Sequence of the second protein:
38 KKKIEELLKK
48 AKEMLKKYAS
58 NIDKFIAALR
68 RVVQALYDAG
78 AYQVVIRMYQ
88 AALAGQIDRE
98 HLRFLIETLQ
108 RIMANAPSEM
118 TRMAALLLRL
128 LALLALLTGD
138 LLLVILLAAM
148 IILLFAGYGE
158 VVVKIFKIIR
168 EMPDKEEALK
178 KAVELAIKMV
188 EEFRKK

Sequence of the first protein:
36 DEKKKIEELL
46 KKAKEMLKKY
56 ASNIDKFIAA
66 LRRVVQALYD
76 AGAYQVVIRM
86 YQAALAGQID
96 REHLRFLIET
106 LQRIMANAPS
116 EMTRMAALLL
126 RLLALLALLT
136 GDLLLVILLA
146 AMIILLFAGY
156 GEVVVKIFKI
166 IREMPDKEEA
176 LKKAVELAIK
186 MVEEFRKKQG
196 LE

Contacts between the two chains:
Residue D75 in the first protein is in contact with residue P114 in the second protein (closest heavy-atom distance 3.8 Å).
Residue P114 in the first protein interacts with residue D75 in the second protein (closest heavy-atom distance 3.7 Å).

These two protein chains interact to form a complex.